The following describes two proteins that form a bound complex.

Interface contacts:
Residue I6 in the second protein interacts with residue R3 in the first protein (closest heavy-atom distance 3.0 Å).
Residue L32 in the second protein contacts residue Q12 in the first protein (closest heavy-atom distance 3.4 Å).
Residue L4 in the second protein contacts residue I6 in the first protein (closest heavy-atom distance 2.6 Å).
Residue S2 in the second protein interacts with residue H13 in the first protein (closest heavy-atom distance 2.7 Å).
Residue D7 in the second protein interacts with residue K28 in the first protein (closest heavy-atom distance 3.0 Å).
Residue K28 in the second protein contacts residue I6 in the first protein (closest heavy-atom distance 3.3 Å).
Residue D7 in the second protein interacts with residue R3 in the first protein (closest heavy-atom distance 3.7 Å).
Residue L4 in the second protein interacts with residue T5 in the first protein (closest heavy-atom distance 3.6 Å).
Residue T5 in the second protein is in contact with residue L4 in the first protein (closest heavy-atom distance 3.6 Å).
Residue T5 in the second protein interacts with residue T5 in the first protein (closest heavy-atom distance 3.6 Å).
Residue M8 in the second protein contacts residue L4 in the first protein (closest heavy-atom distance 3.1 Å).
Residue S2 in the second protein contacts residue M8 in the first protein (closest heavy-atom distance 2.5 Å).
Residue M8 in the second protein interacts with residue S2 in the first protein (closest heavy-atom distance 2.5 Å).
Residue L35 in the second protein is in contact with residue M8 in the first protein (closest heavy-atom distance 3.1 Å).
Residue M8 in the second protein interacts with residue L35 in the first protein (closest heavy-atom distance 3.3 Å).
Residue L35 in the second protein interacts with residue R34 in the first protein (closest heavy-atom distance 3.5 Å).
Residue R3 in the second protein is in contact with residue T5 in the first protein (closest heavy-atom distance 3.4 Å).
Residue D7 in the second protein interacts with residue S2 in the first protein (closest heavy-atom distance 3.7 Å).
Residue L16 in the second protein contacts residue F36 in the first protein (closest heavy-atom distance 3.0 Å).
Residue L4 in the second protein is in contact with residue H13 in the first protein (closest heavy-atom distance 3.6 Å).
Residue S2 in the second protein is in contact with residue T9 in the first protein (closest heavy-atom distance 3.4 Å).
Residue I6 in the second protein contacts residue K28 in the first protein (closest heavy-atom distance 3.6 Å).
Residue R3 in the second protein interacts with residue D7 in the first protein (closest heavy-atom distance 3.7 Å).
Residue D7 in the second protein interacts with residue L32 in the first protein (closest heavy-atom distance 2.8 Å).
Residue I6 in the second protein is in contact with residue L32 in the first protein (closest heavy-atom distance 3.9 Å).
Residue F36 in the second protein contacts residue Q12 in the first protein (closest heavy-atom distance 2.9 Å).
Residue I27 in the second protein is in contact with residue L4 in the first protein (closest heavy-atom distance 3.3 Å).
Residue F36 in the second protein interacts with residue S15 in the first protein (closest heavy-atom distance 3.8 Å).
Residue P37 in the second protein interacts with residue R34 in the first protein (closest heavy-atom distance 3.9 Å).
Residue L35 in the second protein contacts residue L16 in the first protein (closest heavy-atom distance 2.7 Å).
Residue I6 in the second protein is in contact with residue I6 in the first protein (closest heavy-atom distance 3.1 Å).
Residue S2 in the second protein is in contact with residue D7 in the first protein (closest heavy-atom distance 3.8 Å).
Residue T9 in the second protein interacts with residue S2 in the first protein (closest heavy-atom distance 3.4 Å).
Residue I6 in the second protein contacts residue L4 in the first protein (closest heavy-atom distance 2.5 Å).
Residue A31 in the second protein interacts with residue L35 in the first protein (closest heavy-atom distance 2.8 Å).
Residue H13 in the second protein contacts residue S2 in the first protein (closest heavy-atom distance 3.2 Å).
Residue R34 in the second protein interacts with residue L35 in the first protein (closest heavy-atom distance 3.6 Å).
Residue L4 in the second protein interacts with residue I27 in the first protein (closest heavy-atom distance 3.1 Å).
Residue K28 in the second protein contacts residue L4 in the first protein (closest heavy-atom distance 3.6 Å).
Residue K28 in the second protein interacts with residue D7 in the first protein (closest heavy-atom distance 3.4 Å).
Residue Q12 in the second protein contacts residue F36 in the first protein (closest heavy-atom distance 2.8 Å).
Residue R34 in the second protein is in contact with residue R34 in the first protein (closest heavy-atom distance 3.4 Å).
Residue R3 in the second protein contacts residue I6 in the first protein (closest heavy-atom distance 3.1 Å).
Residue L32 in the second protein contacts residue I6 in the first protein (closest heavy-atom distance 3.8 Å).
Residue M8 in the second protein interacts with residue M1 in the first protein (closest heavy-atom distance 3.7 Å).
Residue M8 in the second protein interacts with residue R3 in the first protein (closest heavy-atom distance 3.9 Å).
Residue S2 in the second protein interacts with residue D10 in the first protein (closest heavy-atom distance 3.2 Å).
Residue D10 in the second protein contacts residue S2 in the first protein (closest heavy-atom distance 3.3 Å).
Residue T5 in the second protein interacts with residue R3 in the first protein (closest heavy-atom distance 3.1 Å).
Residue L16 in the second protein interacts with residue L35 in the first protein (closest heavy-atom distance 2.9 Å).
Residue K28 in the second protein is in contact with residue T5 in the first protein (closest heavy-atom distance 2.7 Å).
Residue L4 in the second protein is in contact with residue M8 in the first protein (closest heavy-atom distance 3.5 Å).
Residue T5 in the second protein contacts residue K28 in the first protein (closest heavy-atom distance 3.0 Å).
Residue L32 in the second protein contacts residue D7 in the first protein (closest heavy-atom distance 2.7 Å).
Residue H13 in the second protein is in contact with residue L4 in the first protein (closest heavy-atom distance 3.0 Å).
Residue Q12 in the second protein contacts residue L32 in the first protein (closest heavy-atom distance 3.5 Å).
Residue M8 in the second protein contacts residue L32 in the first protein (closest heavy-atom distance 3.5 Å).
Residue L35 in the second protein is in contact with residue A31 in the first protein (closest heavy-atom distance 2.8 Å).
Residue L35 in the second protein is in contact with residue L35 in the first protein (closest heavy-atom distance 3.1 Å).
Residue F36 in the second protein contacts residue L16 in the first protein (closest heavy-atom distance 3.1 Å).

Sequence of the first protein:
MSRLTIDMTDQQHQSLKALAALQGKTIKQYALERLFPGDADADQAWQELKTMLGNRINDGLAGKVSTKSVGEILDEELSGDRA

Sequence of the second protein:
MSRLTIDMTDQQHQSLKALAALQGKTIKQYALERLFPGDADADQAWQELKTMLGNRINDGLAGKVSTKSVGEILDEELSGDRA